Sequence of the first protein:
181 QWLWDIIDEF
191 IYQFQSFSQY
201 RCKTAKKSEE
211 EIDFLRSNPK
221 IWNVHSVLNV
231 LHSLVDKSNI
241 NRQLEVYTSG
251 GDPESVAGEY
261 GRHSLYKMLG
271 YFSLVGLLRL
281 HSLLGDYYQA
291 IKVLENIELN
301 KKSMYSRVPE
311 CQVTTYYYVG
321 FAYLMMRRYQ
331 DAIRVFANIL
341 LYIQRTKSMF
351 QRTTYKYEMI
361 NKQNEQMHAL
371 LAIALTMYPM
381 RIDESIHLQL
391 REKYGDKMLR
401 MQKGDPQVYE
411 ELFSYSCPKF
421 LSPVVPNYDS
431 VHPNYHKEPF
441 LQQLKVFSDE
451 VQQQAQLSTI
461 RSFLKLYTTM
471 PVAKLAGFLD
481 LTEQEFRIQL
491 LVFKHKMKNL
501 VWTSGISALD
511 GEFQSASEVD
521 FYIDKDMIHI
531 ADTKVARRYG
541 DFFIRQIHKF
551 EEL

Contacts between the two chains:
Residue A516 in the first protein is in contact with residue I196 in the second protein (closest heavy-atom distance 3.7 Å).
Residue I291 in the first protein is in contact with residue M88 in the second protein (closest heavy-atom distance 3.3 Å).
Residue D520 in the first protein is in contact with residue N200 in the second protein (closest heavy-atom distance 3.3 Å).
Residue K498 in the first protein is in contact with residue Y150 in the second protein (closest heavy-atom distance 3.6 Å).
Residue K445 in the first protein interacts with residue D90 in the second protein (closest heavy-atom distance 2.6 Å).
Residue Q453 in the first protein interacts with residue K86 in the second protein (closest heavy-atom distance 3.5 Å).
Residue K534 in the first protein interacts with residue S216 in the second protein (closest heavy-atom distance 2.7 Å).
Residue L294 in the first protein interacts with residue E45 in the second protein (closest heavy-atom distance 3.6 Å).
Residue K498 in the first protein contacts residue T149 in the second protein (closest heavy-atom distance 2.8 Å).
Residue E254 in the first protein contacts residue F56 in the second protein (closest heavy-atom distance 3.5 Å).
Residue E259 in the first protein interacts with residue I18 in the second protein (closest heavy-atom distance 3.4 Å).
Residue G251 in the first protein contacts residue F56 in the second protein (closest heavy-atom distance 3.3 Å).
Residue K534 in the first protein is in contact with residue I213 in the second protein (closest heavy-atom distance 2.9 Å).
Residue E450 in the first protein contacts residue K86 in the second protein (closest heavy-atom distance 2.7 Å).
Residue R327 in the first protein interacts with residue T83 in the second protein (closest heavy-atom distance 3.4 Å).
Residue H495 in the first protein interacts with residue H113 in the second protein (closest heavy-atom distance 3.2 Å).
Residue H263 in the first protein interacts with residue G17 in the second protein (closest heavy-atom distance 2.9 Å).
Residue M527 in the first protein interacts with residue D206 in the second protein (closest heavy-atom distance 3.5 Å).
Residue Q453 in the first protein contacts residue E110 in the second protein (closest heavy-atom distance 2.8 Å).
Residue E295 in the first protein is in contact with residue R20 in the second protein (closest heavy-atom distance 2.6 Å).
Residue V446 in the first protein is in contact with residue C87 in the second protein (closest heavy-atom distance 3.6 Å).
Residue Q514 in the first protein interacts with residue Q192 in the second protein (closest heavy-atom distance 2.9 Å).
Residue K498 in the first protein contacts residue C112 in the second protein (closest heavy-atom distance 3.2 Å).
Residue H263 in the first protein is in contact with residue Y21 in the second protein (closest heavy-atom distance 2.8 Å).
Residue E259 in the first protein interacts with residue Y21 in the second protein (closest heavy-atom distance 3.4 Å).
Residue Q453 in the first protein interacts with residue D107 in the second protein (closest heavy-atom distance 2.8 Å).
Residue K534 in the first protein contacts residue S217 in the second protein (closest heavy-atom distance 2.6 Å).
Residue G505 in the first protein interacts with residue Q151 in the second protein (closest heavy-atom distance 3.3 Å).
Residue V519 in the first protein interacts with residue N200 in the second protein (closest heavy-atom distance 2.9 Å).
Residue A508 in the first protein is in contact with residue S184 in the second protein (closest heavy-atom distance 3.6 Å).
Residue E254 in the first protein contacts residue K52 in the second protein (closest heavy-atom distance 2.6 Å).
Residue E298 in the first protein is in contact with residue K16 in the second protein (closest heavy-atom distance 2.8 Å).
Residue S504 in the first protein interacts with residue T149 in the second protein (closest heavy-atom distance 3.2 Å).
Residue A508 in the first protein interacts with residue Q186 in the second protein (closest heavy-atom distance 2.9 Å).
Residue E295 in the first protein contacts residue K16 in the second protein (closest heavy-atom distance 2.7 Å).
Residue Q442 in the first protein is in contact with residue C87 in the second protein (closest heavy-atom distance 3.4 Å).
Residue W502 in the first protein contacts residue T149 in the second protein (closest heavy-atom distance 3.7 Å).
Residue K494 in the first protein contacts residue E160 in the second protein (closest heavy-atom distance 2.6 Å).
Residue E295 in the first protein contacts residue E45 in the second protein (closest heavy-atom distance 3.5 Å).
Residue H263 in the first protein contacts residue R20 in the second protein (closest heavy-atom distance 3.4 Å).
Residue I506 in the first protein is in contact with residue Q186 in the second protein (closest heavy-atom distance 3.1 Å).
Residue S504 in the first protein contacts residue Q151 in the second protein (closest heavy-atom distance 2.9 Å).
Residue V293 in the first protein interacts with residue L48 in the second protein (closest heavy-atom distance 3.4 Å).
Residue Q442 in the first protein is in contact with residue D90 in the second protein (closest heavy-atom distance 3.4 Å).
Residue T503 in the first protein interacts with residue T149 in the second protein (closest heavy-atom distance 3.3 Å).
Residue I523 in the first protein is in contact with residue K204 in the second protein (closest heavy-atom distance 2.7 Å).
Residue M326 in the first protein interacts with residue T80 in the second protein (closest heavy-atom distance 3.5 Å).
Residue K445 in the first protein contacts residue Q91 in the second protein (closest heavy-atom distance 2.9 Å).
Residue T503 in the first protein is in contact with residue I148 in the second protein (closest heavy-atom distance 3.7 Å).
Residue A290 in the first protein interacts with residue K52 in the second protein (closest heavy-atom distance 3.4 Å).
Residue T503 in the first protein contacts residue S195 in the second protein (closest heavy-atom distance 3.7 Å).
Residue S507 in the first protein contacts residue Q186 in the second protein (closest heavy-atom distance 3.5 Å).
Residue L294 in the first protein contacts residue L44 in the second protein (closest heavy-atom distance 3.7 Å).
Residue F521 in the first protein contacts residue I201 in the second protein (closest heavy-atom distance 3.7 Å).
Residue S504 in the first protein contacts residue Y150 in the second protein (closest heavy-atom distance 3.5 Å).
Residue E450 in the first protein interacts with residue T83 in the second protein (closest heavy-atom distance 2.7 Å).
Residue H495 in the first protein interacts with residue C112 in the second protein (closest heavy-atom distance 2.8 Å).
Residue N499 in the first protein is in contact with residue T111 in the second protein (closest heavy-atom distance 2.8 Å).
Residue H495 in the first protein interacts with residue Q115 in the second protein (closest heavy-atom distance 3.1 Å).
Residue R327 in the first protein is in contact with residue E110 in the second protein (closest heavy-atom distance 2.6 Å).

Sequence of the second protein:
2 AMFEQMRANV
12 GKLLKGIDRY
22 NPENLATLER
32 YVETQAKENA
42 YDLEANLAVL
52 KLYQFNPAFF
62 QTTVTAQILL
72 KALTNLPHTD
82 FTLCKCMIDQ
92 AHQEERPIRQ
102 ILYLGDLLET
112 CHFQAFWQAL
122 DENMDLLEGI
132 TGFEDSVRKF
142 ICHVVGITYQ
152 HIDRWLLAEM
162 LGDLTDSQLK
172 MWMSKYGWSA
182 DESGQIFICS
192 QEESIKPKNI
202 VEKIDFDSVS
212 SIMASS

These two protein chains interact to form a complex.